Sequence of chain B:
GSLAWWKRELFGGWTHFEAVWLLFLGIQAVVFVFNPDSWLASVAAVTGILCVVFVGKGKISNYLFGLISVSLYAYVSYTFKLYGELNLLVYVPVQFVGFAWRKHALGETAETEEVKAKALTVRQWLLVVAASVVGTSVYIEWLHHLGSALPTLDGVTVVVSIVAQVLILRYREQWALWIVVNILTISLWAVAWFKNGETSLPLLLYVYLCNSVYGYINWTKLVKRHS

The following describes two proteins that form a bound complex.

Sequence of chain A:
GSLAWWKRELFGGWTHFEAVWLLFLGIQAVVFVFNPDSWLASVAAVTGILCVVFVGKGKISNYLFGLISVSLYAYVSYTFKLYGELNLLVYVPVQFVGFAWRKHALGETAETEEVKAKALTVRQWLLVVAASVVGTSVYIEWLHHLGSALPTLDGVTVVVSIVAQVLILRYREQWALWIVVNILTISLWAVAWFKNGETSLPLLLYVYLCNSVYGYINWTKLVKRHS

Residue-level contacts at the interface:
Residue V33 in chain B is in contact with residue T158 in chain A (closest heavy-atom distance 5.0 Å).
Residue W22 in chain B is in contact with residue V187 in chain A (closest heavy-atom distance 4.5 Å).
Residue V32 in chain B interacts with residue S138 in chain A (closest heavy-atom distance 4.0 Å).
Residue V21 in chain B is in contact with residue A183 in chain A (closest heavy-atom distance 4.6 Å).
Residue F36 in chain B is in contact with residue V165 in chain A (closest heavy-atom distance 4.2 Å).
Residue W22 in chain B interacts with residue A183 in chain A (closest heavy-atom distance 3.9 Å).
Residue F36 in chain B interacts with residue I146 in chain A (closest heavy-atom distance 3.6 Å).
Residue V32 in chain B is in contact with residue T142 in chain A (closest heavy-atom distance 3.8 Å).
Residue V32 in chain B is in contact with residue V165 in chain A (closest heavy-atom distance 4.9 Å).
Residue A20 in chain B is in contact with residue V128 in chain A (closest heavy-atom distance 3.4 Å).
Residue W200 in chain B interacts with residue V198 in chain A (closest heavy-atom distance 4.9 Å).
Residue L212 in chain B is in contact with residue L191 in chain A (closest heavy-atom distance 4.0 Å).
Residue N37 in chain B is in contact with residue T158 in chain A (closest heavy-atom distance 3.0 Å).
Residue V35 in chain B interacts with residue V139 in chain A (closest heavy-atom distance 3.7 Å).
Residue L24 in chain B interacts with residue L132 in chain A (closest heavy-atom distance 3.3 Å).
Residue V21 in chain B interacts with residue E180 in chain A (closest heavy-atom distance 4.3 Å).
Residue G28 in chain B interacts with residue V139 in chain A (closest heavy-atom distance 4.7 Å).
Residue G28 in chain B interacts with residue V135 in chain A (closest heavy-atom distance 3.5 Å).
Residue F36 in chain B interacts with residue V162 in chain A (closest heavy-atom distance 3.9 Å).
Residue H17 in chain B interacts with residue E180 in chain A (closest heavy-atom distance 3.3 Å).
Residue F36 in chain B interacts with residue T158 in chain A (closest heavy-atom distance 3.2 Å).
Residue F18 in chain B interacts with residue Y225 in chain A (closest heavy-atom distance 3.9 Å).
Residue V35 in chain B contacts residue T142 in chain A (closest heavy-atom distance 4.2 Å).
Residue A31 in chain B is in contact with residue V139 in chain A (closest heavy-atom distance 3.6 Å).
Residue F36 in chain B is in contact with residue L156 in chain A (closest heavy-atom distance 4.6 Å).
Residue V33 in chain B contacts residue V162 in chain A (closest heavy-atom distance 4.1 Å).
Residue L24 in chain B interacts with residue V135 in chain A (closest heavy-atom distance 3.8 Å).
Residue I29 in chain B is in contact with residue V162 in chain A (closest heavy-atom distance 4.8 Å).
Residue L208 in chain B is in contact with residue T158 in chain A (closest heavy-atom distance 5.0 Å).
Residue H17 in chain B interacts with residue V128 in chain A (closest heavy-atom distance 4.0 Å).
Residue L24 in chain B interacts with residue V128 in chain A (closest heavy-atom distance 4.1 Å).
Residue V35 in chain B interacts with residue I146 in chain A (closest heavy-atom distance 4.6 Å).
Residue L208 in chain B interacts with residue L159 in chain A (closest heavy-atom distance 4.0 Å).
Residue H17 in chain B contacts residue T127 in chain A (closest heavy-atom distance 4.2 Å).
Residue I29 in chain B is in contact with residue L184 in chain A (closest heavy-atom distance 4.7 Å).
Residue W22 in chain B interacts with residue I186 in chain A (closest heavy-atom distance 3.6 Å).
Residue H17 in chain B is in contact with residue L126 in chain A (closest heavy-atom distance 3.0 Å).
Residue V35 in chain B is in contact with residue S143 in chain A (closest heavy-atom distance 4.0 Å).
Residue F36 in chain B is in contact with residue Y145 in chain A (closest heavy-atom distance 3.8 Å).
Residue F36 in chain B interacts with residue T142 in chain A (closest heavy-atom distance 3.0 Å).
Residue V32 in chain B interacts with residue V139 in chain A (closest heavy-atom distance 4.0 Å).
Residue F201 in chain B contacts residue F201 in chain A (closest heavy-atom distance 3.0 Å).
Residue W200 in chain B is in contact with residue F201 in chain A (closest heavy-atom distance 4.7 Å).
Residue W22 in chain B is in contact with residue Y225 in chain A (closest heavy-atom distance 3.7 Å).
Residue V32 in chain B contacts residue V162 in chain A (closest heavy-atom distance 3.6 Å).
Residue H17 in chain B interacts with residue R179 in chain A (closest heavy-atom distance 3.9 Å).
Residue L208 in chain B contacts residue V162 in chain A (closest heavy-atom distance 4.8 Å).
Residue L24 in chain B is in contact with residue W131 in chain A (closest heavy-atom distance 4.0 Å).
Residue A20 in chain B is in contact with residue W131 in chain A (closest heavy-atom distance 4.8 Å).
Residue I29 in chain B contacts residue V187 in chain A (closest heavy-atom distance 4.4 Å).
Residue I29 in chain B is in contact with residue V166 in chain A (closest heavy-atom distance 3.7 Å).
Residue F36 in chain B interacts with residue G161 in chain A (closest heavy-atom distance 3.5 Å).
Residue V21 in chain B interacts with residue Y225 in chain A (closest heavy-atom distance 4.2 Å).
Residue V21 in chain B is in contact with residue W131 in chain A (closest heavy-atom distance 3.1 Å).
Residue V215 in chain B is in contact with residue I190 in chain A (closest heavy-atom distance 4.0 Å).